Interface contacts:
Residue R40 in protein 1 interacts with residue F11 in protein 2 (closest heavy-atom distance 3.8 Å).
Residue M79 in protein 1 is in contact with residue M52 in protein 2 (closest heavy-atom distance 3.7 Å).
Residue I16 in protein 1 is in contact with residue W37 in protein 2 (closest heavy-atom distance 3.4 Å).
Residue G75 in protein 1 is in contact with residue G48 in protein 2 (closest heavy-atom distance 3.2 Å).
Residue V30 in protein 1 is in contact with residue M19 in protein 2 (closest heavy-atom distance 3.7 Å).
Residue A54 in protein 1 is in contact with residue F77 in protein 2 (closest heavy-atom distance 3.3 Å).
Residue F29 in protein 1 contacts residue Q18 in protein 2 (closest heavy-atom distance 3.4 Å).
Residue A82 in protein 1 is in contact with residue A41 in protein 2 (closest heavy-atom distance 3.3 Å).
Residue E71 in protein 1 interacts with residue G55 in protein 2 (closest heavy-atom distance 3.9 Å).
Residue Q78 in protein 1 interacts with residue G48 in protein 2 (closest heavy-atom distance 3.5 Å).
Residue R22 in protein 1 is in contact with residue D29 in protein 2 (closest heavy-atom distance 3.7 Å).
Residue L37 in protein 1 interacts with residue L63 in protein 2 (closest heavy-atom distance 3.5 Å).
Residue A68 in protein 1 contacts residue K58 in protein 2 (closest heavy-atom distance 3.5 Å).
Residue V19 in protein 1 is in contact with residue Y45 in protein 2 (closest heavy-atom distance 3.7 Å).
Residue M79 in protein 1 interacts with residue G48 in protein 2 (closest heavy-atom distance 3.8 Å).
Residue W50 in protein 1 contacts residue F77 in protein 2 (closest heavy-atom distance 3.3 Å).
Residue E71 in protein 1 contacts residue D54 in protein 2 (closest heavy-atom distance 2.5 Å).
Residue E71 in protein 1 interacts with residue E51 in protein 2 (closest heavy-atom distance 3.3 Å).
Residue W50 in protein 1 contacts residue L70 in protein 2 (closest heavy-atom distance 3.7 Å).
Residue F26 in protein 1 interacts with residue G22 in protein 2 (closest heavy-atom distance 3.9 Å).
Residue F26 in protein 1 interacts with residue L26 in protein 2 (closest heavy-atom distance 3.6 Å).
Residue W50 in protein 1 contacts residue V5 in protein 2 (closest heavy-atom distance 3.8 Å).
Residue A68 in protein 1 is in contact with residue V59 in protein 2 (closest heavy-atom distance 3.4 Å).
Residue F26 in protein 1 is in contact with residue S23 in protein 2 (closest heavy-atom distance 3.9 Å).
Residue L37 in protein 1 contacts residue L8 in protein 2 (closest heavy-atom distance 3.7 Å).
Residue E74 in protein 1 is in contact with residue E51 in protein 2 (closest heavy-atom distance 2.9 Å).
Residue M79 in protein 1 is in contact with residue W49 in protein 2 (closest heavy-atom distance 3.7 Å).
Residue Q49 in protein 1 is in contact with residue F77 in protein 2 (closest heavy-atom distance 3.3 Å).
Residue H15 in protein 1 contacts residue S32 in protein 2 (closest heavy-atom distance 3.7 Å).
Residue A54 in protein 1 interacts with residue A76 in protein 2 (closest heavy-atom distance 3.3 Å).
Residue E64 in protein 1 interacts with residue A62 in protein 2 (closest heavy-atom distance 3.4 Å).
Residue I16 in protein 1 is in contact with residue L33 in protein 2 (closest heavy-atom distance 3.9 Å).
Residue V19 in protein 1 interacts with residue V30 in protein 2 (closest heavy-atom distance 3.7 Å).
Residue Q78 in protein 1 is in contact with residue S47 in protein 2 (closest heavy-atom distance 2.9 Å).
Residue R40 in protein 1 is in contact with residue A7 in protein 2 (closest heavy-atom distance 3.8 Å).
Residue E71 in protein 1 is in contact with residue K58 in protein 2 (closest heavy-atom distance 3.0 Å).
Residue H15 in protein 1 interacts with residue L33 in protein 2 (closest heavy-atom distance 3.5 Å).
Residue N33 in protein 1 is in contact with residue F11 in protein 2 (closest heavy-atom distance 3.5 Å).
Residue Q49 in protein 1 is in contact with residue V5 in protein 2 (closest heavy-atom distance 3.7 Å).
Residue A61 in protein 1 interacts with residue A62 in protein 2 (closest heavy-atom distance 3.6 Å).
Residue N33 in protein 1 is in contact with residue L15 in protein 2 (closest heavy-atom distance 3.8 Å).
Residue R22 in protein 1 contacts residue L26 in protein 2 (closest heavy-atom distance 3.8 Å).
Residue A23 in protein 1 is in contact with residue M52 in protein 2 (closest heavy-atom distance 3.3 Å).
Residue L72 in protein 1 interacts with residue M52 in protein 2 (closest heavy-atom distance 3.7 Å).
Residue R40 in protein 1 is in contact with residue L8 in protein 2 (closest heavy-atom distance 3.9 Å).
Residue F26 in protein 1 interacts with residue M19 in protein 2 (closest heavy-atom distance 3.6 Å).
Residue Q36 in protein 1 contacts residue F11 in protein 2 (closest heavy-atom distance 3.5 Å).
Residue A86 in protein 1 is in contact with residue W37 in protein 2 (closest heavy-atom distance 3.8 Å).
Residue A82 in protein 1 is in contact with residue Y45 in protein 2 (closest heavy-atom distance 3.7 Å).
Residue T20 in protein 1 is in contact with residue Y45 in protein 2 (closest heavy-atom distance 2.8 Å).
Residue W65 in protein 1 contacts residue V59 in protein 2 (closest heavy-atom distance 3.8 Å).
Residue A68 in protein 1 is in contact with residue G55 in protein 2 (closest heavy-atom distance 3.3 Å).
Residue L76 in protein 1 interacts with residue M52 in protein 2 (closest heavy-atom distance 3.9 Å).
Residue F29 in protein 1 contacts residue L15 in protein 2 (closest heavy-atom distance 3.9 Å).
Residue A23 in protein 1 interacts with residue L26 in protein 2 (closest heavy-atom distance 3.6 Å).
Residue D12 in protein 1 is in contact with residue V36 in protein 2 (closest heavy-atom distance 3.5 Å).
Residue M79 in protein 1 interacts with residue Y45 in protein 2 (closest heavy-atom distance 3.3 Å).
Residue R40 in protein 1 contacts residue E4 in protein 2 (closest heavy-atom distance 2.9 Å).
Residue A61 in protein 1 contacts residue I66 in protein 2 (closest heavy-atom distance 3.8 Å).
Residue Q78 in protein 1 contacts residue A44 in protein 2 (closest heavy-atom distance 3.1 Å).

Sequence of protein 2:
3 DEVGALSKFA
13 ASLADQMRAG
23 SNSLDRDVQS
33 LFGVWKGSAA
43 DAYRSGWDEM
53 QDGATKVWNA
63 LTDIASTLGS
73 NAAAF

The following describes two proteins that form a bound complex.

Sequence of protein 1:
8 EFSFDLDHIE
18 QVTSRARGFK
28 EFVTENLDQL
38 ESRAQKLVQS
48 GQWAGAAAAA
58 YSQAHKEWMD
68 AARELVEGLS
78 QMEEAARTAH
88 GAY